Sequence of the second protein:
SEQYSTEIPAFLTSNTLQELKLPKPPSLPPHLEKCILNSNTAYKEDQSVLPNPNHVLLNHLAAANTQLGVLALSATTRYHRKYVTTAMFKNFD

These two protein chains interact to form a complex.

Sequence of the first protein:
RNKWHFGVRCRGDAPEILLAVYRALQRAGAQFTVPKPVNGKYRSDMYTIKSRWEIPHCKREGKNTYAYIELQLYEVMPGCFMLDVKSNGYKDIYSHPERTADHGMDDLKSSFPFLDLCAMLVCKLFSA

Residue-level contacts at the interface:
Residue C132 in the first protein is in contact with residue D96 in the second protein (closest heavy-atom distance 3.6 Å).
Residue Y56 in the first protein is in contact with residue K27 in the second protein (closest heavy-atom distance 3.6 Å).
Residue W13 in the first protein is in contact with residue N41 in the second protein (closest heavy-atom distance 2.5 Å).
Residue K12 in the first protein contacts residue A66 in the second protein (closest heavy-atom distance 3.6 Å).
Residue W13 in the first protein contacts residue A66 in the second protein (closest heavy-atom distance 3.2 Å).
Residue K95 in the first protein is in contact with residue N62 in the second protein (closest heavy-atom distance 3.4 Å).
Residue K95 in the first protein is in contact with residue H63 in the second protein (closest heavy-atom distance 3.4 Å).
Residue W13 in the first protein is in contact with residue L40 in the second protein (closest heavy-atom distance 3.6 Å).
Residue Q40 in the first protein contacts residue T9 in the second protein (closest heavy-atom distance 3.4 Å).
Residue F15 in the first protein interacts with residue L35 in the second protein (closest heavy-atom distance 3.4 Å).
Residue V131 in the first protein contacts residue L74 in the second protein (closest heavy-atom distance 3.6 Å).
Residue K12 in the first protein interacts with residue A67 in the second protein (closest heavy-atom distance 3.4 Å).
Residue P44 in the first protein interacts with residue P12 in the second protein (closest heavy-atom distance 3.6 Å).
Residue H14 in the first protein is in contact with residue A65 in the second protein (closest heavy-atom distance 3.2 Å).
Residue V43 in the first protein contacts residue P12 in the second protein (closest heavy-atom distance 3.5 Å).
Residue G16 in the first protein contacts residue L64 in the second protein (closest heavy-atom distance 3.1 Å).
Residue F90 in the first protein interacts with residue P28 in the second protein (closest heavy-atom distance 3.5 Å).
Residue H112 in the first protein interacts with residue Y7 in the second protein (closest heavy-atom distance 3.1 Å).
Residue R61 in the first protein interacts with residue Y7 in the second protein (closest heavy-atom distance 3.5 Å).
Residue L117 in the first protein contacts residue T80 in the second protein (closest heavy-atom distance 3.6 Å).
Residue N11 in the first protein contacts residue N41 in the second protein (closest heavy-atom distance 3.4 Å).
Residue F41 in the first protein contacts residue E10 in the second protein (closest heavy-atom distance 3.1 Å).
Residue Q81 in the first protein contacts residue P29 in the second protein (closest heavy-atom distance 3.5 Å).
Residue Y83 in the first protein contacts residue P29 in the second protein (closest heavy-atom distance 3.4 Å).
Residue D22 in the first protein is in contact with residue K24 in the second protein (closest heavy-atom distance 2.4 Å).
Residue F123 in the first protein interacts with residue N62 in the second protein (closest heavy-atom distance 3.6 Å).
Residue F121 in the first protein contacts residue T89 in the second protein (closest heavy-atom distance 3.5 Å).
Residue S53 in the first protein is in contact with residue K27 in the second protein (closest heavy-atom distance 2.2 Å).
Residue F15 in the first protein is in contact with residue L60 in the second protein (closest heavy-atom distance 3.2 Å).
Residue Y51 in the first protein is in contact with residue F14 in the second protein (closest heavy-atom distance 3.2 Å).
Residue E84 in the first protein contacts residue L31 in the second protein (closest heavy-atom distance 3.1 Å).
Residue F15 in the first protein contacts residue L64 in the second protein (closest heavy-atom distance 3.4 Å).
Residue W13 in the first protein interacts with residue S77 in the second protein (closest heavy-atom distance 3.2 Å).
Residue Y83 in the first protein interacts with residue S30 in the second protein (closest heavy-atom distance 3.4 Å).
Residue S96 in the first protein contacts residue N62 in the second protein (closest heavy-atom distance 2.8 Å).
Residue L28 in the first protein interacts with residue L15 in the second protein (closest heavy-atom distance 3.4 Å).
Residue Y83 in the first protein is in contact with residue L35 in the second protein (closest heavy-atom distance 3.3 Å).
Residue F41 in the first protein is in contact with residue T9 in the second protein (closest heavy-atom distance 3.6 Å).
Residue K118 in the first protein contacts residue T80 in the second protein (closest heavy-atom distance 2.2 Å).
Residue K12 in the first protein is in contact with residue N41 in the second protein (closest heavy-atom distance 3.4 Å).
Residue E84 in the first protein is in contact with residue P29 in the second protein (closest heavy-atom distance 3.1 Å).
Residue L82 in the first protein interacts with residue P28 in the second protein (closest heavy-atom distance 3.5 Å).
Residue Y56 in the first protein contacts residue P28 in the second protein (closest heavy-atom distance 3.4 Å).
Residue Q35 in the first protein interacts with residue I11 in the second protein (closest heavy-atom distance 2.9 Å).
Residue W13 in the first protein is in contact with residue A75 in the second protein (closest heavy-atom distance 3.5 Å).
Residue V94 in the first protein contacts residue L64 in the second protein (closest heavy-atom distance 2.8 Å).
Residue Y56 in the first protein contacts residue P26 in the second protein (closest heavy-atom distance 3.1 Å).
Residue F41 in the first protein is in contact with residue S8 in the second protein (closest heavy-atom distance 2.9 Å).
Residue D93 in the first protein is in contact with residue H63 in the second protein (closest heavy-atom distance 2.7 Å).
Residue V94 in the first protein contacts residue H63 in the second protein (closest heavy-atom distance 3.6 Å).
Residue S53 in the first protein is in contact with residue P26 in the second protein (closest heavy-atom distance 3.1 Å).
Residue R52 in the first protein is in contact with residue P26 in the second protein (closest heavy-atom distance 2.9 Å).
Residue Q40 in the first protein contacts residue S8 in the second protein (closest heavy-atom distance 3.3 Å).
Residue F41 in the first protein contacts residue Y7 in the second protein (closest heavy-atom distance 3.6 Å).
Residue Q35 in the first protein interacts with residue T9 in the second protein (closest heavy-atom distance 2.7 Å).
Residue F15 in the first protein interacts with residue K37 in the second protein (closest heavy-atom distance 3.4 Å).
Residue Y51 in the first protein interacts with residue P26 in the second protein (closest heavy-atom distance 3.0 Å).
Residue H14 in the first protein is in contact with residue A66 in the second protein (closest heavy-atom distance 2.7 Å).
Residue Y77 in the first protein interacts with residue Y7 in the second protein (closest heavy-atom distance 3.6 Å).
Residue L82 in the first protein interacts with residue P29 in the second protein (closest heavy-atom distance 3.6 Å).